This data describes a binding interaction between two proteins.

Sequence of the first protein:
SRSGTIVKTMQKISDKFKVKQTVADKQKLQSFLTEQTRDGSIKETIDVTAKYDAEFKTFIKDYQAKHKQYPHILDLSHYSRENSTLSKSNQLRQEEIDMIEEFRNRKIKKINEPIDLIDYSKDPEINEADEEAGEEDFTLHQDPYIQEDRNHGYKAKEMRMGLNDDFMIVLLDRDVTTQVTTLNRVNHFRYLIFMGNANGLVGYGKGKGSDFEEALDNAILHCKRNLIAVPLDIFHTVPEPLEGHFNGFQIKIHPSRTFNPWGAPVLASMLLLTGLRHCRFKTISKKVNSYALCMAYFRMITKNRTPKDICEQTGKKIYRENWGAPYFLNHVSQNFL

Sequence of the second protein:
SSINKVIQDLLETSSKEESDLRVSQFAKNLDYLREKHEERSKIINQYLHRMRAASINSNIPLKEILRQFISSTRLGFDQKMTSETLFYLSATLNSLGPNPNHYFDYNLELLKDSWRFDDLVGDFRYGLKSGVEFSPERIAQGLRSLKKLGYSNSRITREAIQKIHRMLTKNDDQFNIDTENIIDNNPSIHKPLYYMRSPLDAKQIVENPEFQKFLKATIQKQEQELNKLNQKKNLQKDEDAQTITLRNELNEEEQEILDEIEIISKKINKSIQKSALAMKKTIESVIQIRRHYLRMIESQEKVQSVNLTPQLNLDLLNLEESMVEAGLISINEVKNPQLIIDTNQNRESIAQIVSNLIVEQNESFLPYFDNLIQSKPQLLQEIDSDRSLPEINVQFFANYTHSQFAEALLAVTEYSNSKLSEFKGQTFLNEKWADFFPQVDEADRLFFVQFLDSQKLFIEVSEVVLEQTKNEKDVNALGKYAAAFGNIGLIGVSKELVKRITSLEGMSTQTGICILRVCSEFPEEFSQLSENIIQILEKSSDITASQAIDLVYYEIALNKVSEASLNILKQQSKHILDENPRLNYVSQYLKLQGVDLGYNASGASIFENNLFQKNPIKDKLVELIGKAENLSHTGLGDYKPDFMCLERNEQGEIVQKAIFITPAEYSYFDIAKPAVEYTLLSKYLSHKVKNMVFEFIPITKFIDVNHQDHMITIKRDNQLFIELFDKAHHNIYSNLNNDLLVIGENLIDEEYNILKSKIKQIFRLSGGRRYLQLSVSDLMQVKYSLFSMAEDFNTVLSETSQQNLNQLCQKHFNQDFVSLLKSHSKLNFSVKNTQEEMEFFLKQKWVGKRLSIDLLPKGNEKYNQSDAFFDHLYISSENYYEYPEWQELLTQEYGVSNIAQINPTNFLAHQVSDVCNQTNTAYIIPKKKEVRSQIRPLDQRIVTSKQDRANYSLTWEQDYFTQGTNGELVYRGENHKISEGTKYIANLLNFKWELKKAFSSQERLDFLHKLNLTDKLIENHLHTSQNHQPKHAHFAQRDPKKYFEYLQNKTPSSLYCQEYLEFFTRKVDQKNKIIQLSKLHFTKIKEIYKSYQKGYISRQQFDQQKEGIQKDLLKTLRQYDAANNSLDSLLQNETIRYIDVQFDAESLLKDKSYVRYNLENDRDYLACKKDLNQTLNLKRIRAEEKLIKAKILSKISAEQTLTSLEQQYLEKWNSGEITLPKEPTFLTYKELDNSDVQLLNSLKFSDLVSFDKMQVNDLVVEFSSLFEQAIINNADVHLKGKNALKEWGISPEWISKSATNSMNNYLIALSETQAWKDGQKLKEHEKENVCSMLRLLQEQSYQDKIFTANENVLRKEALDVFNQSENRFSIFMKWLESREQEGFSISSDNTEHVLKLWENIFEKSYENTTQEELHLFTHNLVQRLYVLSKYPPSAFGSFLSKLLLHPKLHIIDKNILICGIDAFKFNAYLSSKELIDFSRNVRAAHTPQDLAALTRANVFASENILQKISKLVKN

Residue-level contacts at the interface:
Residue N53 in the second protein contacts residue F73 in the first protein (closest heavy-atom distance 3.2 Å).
Residue E247 in the second protein interacts with residue Q44 in the first protein (closest heavy-atom distance 3.5 Å).
Residue Y56 in the second protein contacts residue E69 in the first protein (closest heavy-atom distance 2.4 Å).
Residue Q246 in the second protein contacts residue Q44 in the first protein (closest heavy-atom distance 3.4 Å).
Residue L57 in the second protein interacts with residue T63 in the first protein (closest heavy-atom distance 3.3 Å).
Residue R58 in the second protein contacts residue L43 in the first protein (closest heavy-atom distance 3.1 Å).
Residue Q103 in the second protein interacts with residue E58 in the first protein (closest heavy-atom distance 2.2 Å).
Residue F421 in the second protein contacts residue K57 in the first protein (closest heavy-atom distance 3.3 Å).
Residue R221 in the second protein is in contact with residue K82 in the first protein (closest heavy-atom distance 3.6 Å).
Residue A226 in the second protein interacts with residue D61 in the first protein (closest heavy-atom distance 3.3 Å).
Residue F199 in the second protein interacts with residue K82 in the first protein (closest heavy-atom distance 3.7 Å).
Residue E157 in the second protein is in contact with residue E58 in the first protein (closest heavy-atom distance 3.4 Å).
Residue R64 in the second protein contacts residue V62 in the first protein (closest heavy-atom distance 3.5 Å).
Residue I201 in the second protein contacts residue Y84 in the first protein (closest heavy-atom distance 3.4 Å).
Residue Q419 in the second protein interacts with residue R52 in the first protein (closest heavy-atom distance 2.8 Å).
Residue V230 in the second protein is in contact with residue K57 in the first protein (closest heavy-atom distance 3.7 Å).
Residue Y150 in the second protein is in contact with residue K65 in the first protein (closest heavy-atom distance 3.2 Å).
Residue H61 in the second protein contacts residue Q50 in the first protein (closest heavy-atom distance 3.8 Å).
Residue A422 in the second protein contacts residue G54 in the first protein (closest heavy-atom distance 3.5 Å).
Residue Y56 in the second protein is in contact with residue D67 in the first protein (closest heavy-atom distance 2.4 Å).
Residue L250 in the second protein contacts residue Q44 in the first protein (closest heavy-atom distance 3.1 Å).
Residue Q419 in the second protein contacts residue D53 in the first protein (closest heavy-atom distance 3.8 Å).
Residue R221 in the second protein contacts residue Q83 in the first protein (closest heavy-atom distance 3.6 Å).
Residue M220 in the second protein is in contact with residue K71 in the first protein (closest heavy-atom distance 3.0 Å).
Residue F420 in the second protein is in contact with residue G54 in the first protein (closest heavy-atom distance 3.0 Å).
Residue S222 in the second protein is in contact with residue Q83 in the first protein (closest heavy-atom distance 3.2 Å).
Residue Q228 in the second protein contacts residue A79 in the first protein (closest heavy-atom distance 2.7 Å).
Residue L224 in the second protein contacts residue K71 in the first protein (closest heavy-atom distance 3.4 Å).
Residue S222 in the second protein interacts with residue K82 in the first protein (closest heavy-atom distance 3.4 Å).
Residue P223 in the second protein interacts with residue Q78 in the first protein (closest heavy-atom distance 3.5 Å).
Residue F420 in the second protein interacts with residue I56 in the first protein (closest heavy-atom distance 3.8 Å).
Residue D55 in the second protein contacts residue L43 in the first protein (closest heavy-atom distance 3.0 Å).
Residue H61 in the second protein is in contact with residue T59 in the first protein (closest heavy-atom distance 3.7 Å).
Residue K60 in the second protein is in contact with residue Y66 in the first protein (closest heavy-atom distance 3.8 Å).
Residue R58 in the second protein is in contact with residue D39 in the first protein (closest heavy-atom distance 3.1 Å).
Residue E59 in the second protein contacts residue K34 in the first protein (closest heavy-atom distance 2.5 Å).
Residue L217 in the second protein contacts residue K65 in the first protein (closest heavy-atom distance 3.3 Å).
Residue E157 in the second protein interacts with residue K57 in the first protein (closest heavy-atom distance 3.2 Å).
Residue K52 in the second protein contacts residue Q35 in the first protein (closest heavy-atom distance 2.4 Å).
Residue Q419 in the second protein contacts residue G54 in the first protein (closest heavy-atom distance 3.1 Å).
Residue L57 in the second protein contacts residue F70 in the first protein (closest heavy-atom distance 3.4 Å).
Residue F235 in the second protein interacts with residue Y77 in the first protein (closest heavy-atom distance 3.5 Å).
Residue I206 in the second protein interacts with residue L90 in the first protein (closest heavy-atom distance 3.3 Å).
Residue D55 in the second protein is in contact with residue V37 in the first protein (closest heavy-atom distance 3.2 Å).
Residue L224 in the second protein interacts with residue A64 in the first protein (closest heavy-atom distance 3.3 Å).
Residue N232 in the second protein is in contact with residue Y77 in the first protein (closest heavy-atom distance 2.3 Å).
Residue R58 in the second protein is in contact with residue A38 in the first protein (closest heavy-atom distance 3.6 Å).
Residue Q228 in the second protein is in contact with residue Q78 in the first protein (closest heavy-atom distance 3.5 Å).
Residue R221 in the second protein contacts residue Y84 in the first protein (closest heavy-atom distance 3.1 Å).
Residue K60 in the second protein contacts residue D67 in the first protein (closest heavy-atom distance 2.1 Å).
Residue F50 in the second protein is in contact with residue Y77 in the first protein (closest heavy-atom distance 3.5 Å).
Residue Y219 in the second protein contacts residue I87 in the first protein (closest heavy-atom distance 3.4 Å).
Residue R58 in the second protein is in contact with residue K42 in the first protein (closest heavy-atom distance 3.3 Å).
Residue E249 in the second protein contacts residue K40 in the first protein (closest heavy-atom distance 2.5 Å).
Residue I229 in the second protein is in contact with residue I74 in the first protein (closest heavy-atom distance 3.4 Å).
Residue A422 in the second protein is in contact with residue D53 in the first protein (closest heavy-atom distance 3.1 Å).
Residue Q419 in the second protein contacts residue T51 in the first protein (closest heavy-atom distance 2.9 Å).
Residue L224 in the second protein contacts residue Q78 in the first protein (closest heavy-atom distance 3.1 Å).
Residue L99 in the second protein is in contact with residue Y66 in the first protein (closest heavy-atom distance 3.5 Å).
Residue D225 in the second protein is in contact with residue Q78 in the first protein (closest heavy-atom distance 3.5 Å).